Sequence of the second protein:
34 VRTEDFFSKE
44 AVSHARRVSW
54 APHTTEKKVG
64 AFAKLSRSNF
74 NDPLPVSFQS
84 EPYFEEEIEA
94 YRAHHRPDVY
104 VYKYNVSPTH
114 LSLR

Residue-level contacts at the interface:
Residue L265 in the first protein interacts with residue Y94 in the second protein (closest heavy-atom distance 3.0 Å).
Residue A165 in the first protein contacts residue A93 in the second protein (closest heavy-atom distance 3.8 Å).
Residue H132 in the first protein interacts with residue R70 in the second protein (closest heavy-atom distance 2.8 Å).
Residue H132 in the first protein contacts residue N74 in the second protein (closest heavy-atom distance 4.5 Å).
Residue K129 in the first protein is in contact with residue S52 in the second protein (closest heavy-atom distance 3.4 Å).
Residue D268 in the first protein interacts with residue Y94 in the second protein (closest heavy-atom distance 2.8 Å).
Residue S130 in the first protein interacts with residue S69 in the second protein (closest heavy-atom distance 3.9 Å).
Residue L265 in the first protein contacts residue A93 in the second protein (closest heavy-atom distance 3.8 Å).
Residue S130 in the first protein interacts with residue S71 in the second protein (closest heavy-atom distance 2.8 Å).
Residue F128 in the first protein interacts with residue A54 in the second protein (closest heavy-atom distance 4.2 Å).
Residue E261 in the first protein is in contact with residue H97 in the second protein (closest heavy-atom distance 3.0 Å).
Residue A162 in the first protein is in contact with residue E92 in the second protein (closest heavy-atom distance 3.4 Å).
Residue W131 in the first protein contacts residue N72 in the second protein (closest heavy-atom distance 3.2 Å).
Residue F128 in the first protein is in contact with residue K67 in the second protein (closest heavy-atom distance 4.5 Å).
Residue Y242 in the first protein contacts residue H98 in the second protein (closest heavy-atom distance 3.0 Å).
Residue V163 in the first protein contacts residue E92 in the second protein (closest heavy-atom distance 3.6 Å).
Residue H80 in the first protein is in contact with residue F87 in the second protein (closest heavy-atom distance 3.1 Å).
Residue Q79 in the first protein contacts residue E88 in the second protein (closest heavy-atom distance 4.6 Å).
Residue W126 in the first protein is in contact with residue F65 in the second protein (closest heavy-atom distance 4.3 Å).
Residue P244 in the first protein contacts residue H98 in the second protein (closest heavy-atom distance 4.7 Å).
Residue H80 in the first protein interacts with residue Y86 in the second protein (closest heavy-atom distance 3.8 Å).
Residue M258 in the first protein interacts with residue H98 in the second protein (closest heavy-atom distance 4.2 Å).
Residue K167 in the first protein is in contact with residue E90 in the second protein (closest heavy-atom distance 4.2 Å).
Residue H78 in the first protein contacts residue Y86 in the second protein (closest heavy-atom distance 3.6 Å).
Residue W68 in the first protein is in contact with residue Y86 in the second protein (closest heavy-atom distance 3.7 Å).
Residue W131 in the first protein is in contact with residue F73 in the second protein (closest heavy-atom distance 4.2 Å).
Residue W131 in the first protein interacts with residue R50 in the second protein (closest heavy-atom distance 3.3 Å).
Residue V163 in the first protein interacts with residue I91 in the second protein (closest heavy-atom distance 4.5 Å).
Residue L161 in the first protein is in contact with residue Y94 in the second protein (closest heavy-atom distance 3.5 Å).
Residue L265 in the first protein interacts with residue H97 in the second protein (closest heavy-atom distance 3.3 Å).
Residue V164 in the first protein interacts with residue A93 in the second protein (closest heavy-atom distance 4.3 Å).
Residue F128 in the first protein contacts residue L68 in the second protein (closest heavy-atom distance 3.9 Å).
Residue R269 in the first protein contacts residue Y94 in the second protein (closest heavy-atom distance 3.3 Å).
Residue W131 in the first protein contacts residue S71 in the second protein (closest heavy-atom distance 3.7 Å).
Residue K129 in the first protein interacts with residue W53 in the second protein (closest heavy-atom distance 4.6 Å).
Residue P245 in the first protein interacts with residue H98 in the second protein (closest heavy-atom distance 3.1 Å).
Residue K129 in the first protein is in contact with residue V51 in the second protein (closest heavy-atom distance 3.5 Å).
Residue S130 in the first protein is in contact with residue P55 in the second protein (closest heavy-atom distance 4.1 Å).
Residue H132 in the first protein is in contact with residue N72 in the second protein (closest heavy-atom distance 3.1 Å).
Residue F128 in the first protein is in contact with residue F65 in the second protein (closest heavy-atom distance 3.7 Å).
Residue W131 in the first protein interacts with residue V51 in the second protein (closest heavy-atom distance 4.7 Å).
Residue A162 in the first protein is in contact with residue Y94 in the second protein (closest heavy-atom distance 3.6 Å).
Residue H80 in the first protein interacts with residue P85 in the second protein (closest heavy-atom distance 4.1 Å).
Residue V163 in the first protein contacts residue A93 in the second protein (closest heavy-atom distance 2.7 Å).
Residue A165 in the first protein contacts residue H97 in the second protein (closest heavy-atom distance 4.4 Å).
Residue S130 in the first protein is in contact with residue V51 in the second protein (closest heavy-atom distance 3.8 Å).
Residue E144 in the first protein interacts with residue S52 in the second protein (closest heavy-atom distance 2.4 Å).
Residue S130 in the first protein interacts with residue S52 in the second protein (closest heavy-atom distance 4.6 Å).
Residue H83 in the first protein contacts residue E89 in the second protein (closest heavy-atom distance 3.7 Å).
Residue H83 in the first protein contacts residue F87 in the second protein (closest heavy-atom distance 3.4 Å).
Residue H83 in the first protein contacts residue E88 in the second protein (closest heavy-atom distance 4.3 Å).
Residue H132 in the first protein is in contact with residue S71 in the second protein (closest heavy-atom distance 3.0 Å).
Residue W131 in the first protein contacts residue N74 in the second protein (closest heavy-atom distance 3.4 Å).
Residue E144 in the first protein interacts with residue V51 in the second protein (closest heavy-atom distance 3.8 Å).
Residue W131 in the first protein interacts with residue V45 in the second protein (closest heavy-atom distance 3.8 Å).
Residue K167 in the first protein is in contact with residue E88 in the second protein (closest heavy-atom distance 3.6 Å).
Residue K129 in the first protein contacts residue A54 in the second protein (closest heavy-atom distance 4.7 Å).
Residue R143 in the first protein is in contact with residue E92 in the second protein (closest heavy-atom distance 4.2 Å).
Residue M140 in the first protein interacts with residue V51 in the second protein (closest heavy-atom distance 3.6 Å).
Residue Y81 in the first protein interacts with residue Y86 in the second protein (closest heavy-atom distance 3.4 Å).

Sequence of the first protein:
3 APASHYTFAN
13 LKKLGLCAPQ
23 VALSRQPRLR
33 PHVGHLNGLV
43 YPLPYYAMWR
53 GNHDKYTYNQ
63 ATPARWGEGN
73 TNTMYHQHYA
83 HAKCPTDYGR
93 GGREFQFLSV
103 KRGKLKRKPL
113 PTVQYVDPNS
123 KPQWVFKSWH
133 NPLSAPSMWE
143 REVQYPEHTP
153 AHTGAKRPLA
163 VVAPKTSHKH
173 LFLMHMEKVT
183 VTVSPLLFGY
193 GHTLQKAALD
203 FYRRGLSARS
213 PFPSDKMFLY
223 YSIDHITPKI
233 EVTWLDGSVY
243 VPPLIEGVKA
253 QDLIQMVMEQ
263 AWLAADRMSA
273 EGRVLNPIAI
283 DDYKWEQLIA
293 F

The following describes two proteins that form a bound complex.